Interface contacts:
Residue I181 in chain B is in contact with residue I43 in chain A (closest heavy-atom distance 3.6 Å).
Residue V420 in chain B contacts residue G42 in chain A (closest heavy-atom distance 3.6 Å).
Residue Y224 in chain B is in contact with residue Y32 in chain A (closest heavy-atom distance 3.3 Å).
Residue C41 in chain B contacts residue K61 in chain A (closest heavy-atom distance 2.8 Å).
Residue F37 in chain B contacts residue L46 in chain A (closest heavy-atom distance 3.1 Å).
Residue M228 in chain B interacts with residue I21 in chain A (closest heavy-atom distance 3.8 Å).
Residue M389 in chain B contacts residue R11 in chain A (closest heavy-atom distance 4.0 Å).
Residue F182 in chain B interacts with residue I48 in chain A (closest heavy-atom distance 3.7 Å).
Residue R231 in chain B contacts residue T28 in chain A (closest heavy-atom distance 3.0 Å).
Residue Q179 in chain B is in contact with residue G47 in chain A (closest heavy-atom distance 3.5 Å).
Residue F219 in chain B interacts with residue A36 in chain A (closest heavy-atom distance 3.4 Å).
Residue L33 in chain B contacts residue L46 in chain A (closest heavy-atom distance 3.1 Å).
Residue C227 in chain B contacts residue Y32 in chain A (closest heavy-atom distance 2.8 Å).
Residue F219 in chain B is in contact with residue A40 in chain A (closest heavy-atom distance 3.7 Å).
Residue P385 in chain B interacts with residue R14 in chain A (closest heavy-atom distance 2.5 Å).
Residue E226 in chain B is in contact with residue T39 in chain A (closest heavy-atom distance 3.7 Å).
Residue R230 in chain B interacts with residue V17 in chain A (closest heavy-atom distance 3.6 Å).
Residue V183 in chain B is in contact with residue H54 in chain A (closest heavy-atom distance 3.3 Å).
Residue F37 in chain B contacts residue I49 in chain A (closest heavy-atom distance 2.6 Å).
Residue V420 in chain B is in contact with residue I43 in chain A (closest heavy-atom distance 3.8 Å).
Residue F37 in chain B contacts residue G50 in chain A (closest heavy-atom distance 2.8 Å).
Residue F219 in chain B contacts residue T39 in chain A (closest heavy-atom distance 3.2 Å).
Residue Y224 in chain B is in contact with residue R18 in chain A (closest heavy-atom distance 3.0 Å).
Residue V420 in chain B contacts residue T39 in chain A (closest heavy-atom distance 3.4 Å).
Residue L33 in chain B contacts residue I49 in chain A (closest heavy-atom distance 2.6 Å).
Residue C227 in chain B is in contact with residue E31 in chain A (closest heavy-atom distance 2.3 Å).
Residue A175 in chain B contacts residue L46 in chain A (closest heavy-atom distance 2.5 Å).
Residue C41 in chain B interacts with residue H54 in chain A (closest heavy-atom distance 3.9 Å).
Residue F182 in chain B contacts residue Y51 in chain A (closest heavy-atom distance 3.9 Å).
Residue C41 in chain B contacts residue I53 in chain A (closest heavy-atom distance 3.4 Å).
Residue S178 in chain B is in contact with residue I43 in chain A (closest heavy-atom distance 3.0 Å).
Residue M389 in chain B is in contact with residue R14 in chain A (closest heavy-atom distance 2.2 Å).
Residue L386 in chain B contacts residue R14 in chain A (closest heavy-atom distance 3.1 Å).
Residue Y424 in chain B interacts with residue V38 in chain A (closest heavy-atom distance 3.0 Å).
Residue E226 in chain B interacts with residue V35 in chain A (closest heavy-atom distance 3.1 Å).
Residue F182 in chain B is in contact with residue S44 in chain A (closest heavy-atom distance 3.6 Å).
Residue V417 in chain B contacts residue T39 in chain A (closest heavy-atom distance 3.9 Å).
Residue S178 in chain B contacts residue L46 in chain A (closest heavy-atom distance 3.5 Å).
Residue I38 in chain B contacts residue I53 in chain A (closest heavy-atom distance 2.6 Å).
Residue Y421 in chain B contacts residue V38 in chain A (closest heavy-atom distance 3.4 Å).
Residue V183 in chain B is in contact with residue Y51 in chain A (closest heavy-atom distance 3.9 Å).
Residue Q179 in chain B contacts residue G50 in chain A (closest heavy-atom distance 3.7 Å).
Residue R229 in chain B contacts residue E31 in chain A (closest heavy-atom distance 3.1 Å).
Residue M228 in chain B is in contact with residue R18 in chain A (closest heavy-atom distance 3.6 Å).
Residue P188 in chain B interacts with residue V55 in chain A (closest heavy-atom distance 3.4 Å).
Residue Q179 in chain B contacts residue H54 in chain A (closest heavy-atom distance 3.3 Å).
Residue V34 in chain B is in contact with residue I53 in chain A (closest heavy-atom distance 3.5 Å).
Residue S178 in chain B interacts with residue G47 in chain A (closest heavy-atom distance 3.1 Å).
Residue V223 in chain B contacts residue A36 in chain A (closest heavy-atom distance 3.8 Å).
Residue A174 in chain B contacts residue L46 in chain A (closest heavy-atom distance 2.4 Å).
Residue R230 in chain B contacts residue I21 in chain A (closest heavy-atom distance 2.3 Å).
Residue D43 in chain B contacts residue K61 in chain A (closest heavy-atom distance 3.8 Å).
Residue F37 in chain B contacts residue I53 in chain A (closest heavy-atom distance 2.6 Å).
Residue R229 in chain B is in contact with residue I21 in chain A (closest heavy-atom distance 3.0 Å).
Residue C227 in chain B contacts residue P27 in chain A (closest heavy-atom distance 2.8 Å).
Residue R231 in chain B contacts residue T24 in chain A (closest heavy-atom distance 3.3 Å).
Residue V223 in chain B interacts with residue V35 in chain A (closest heavy-atom distance 3.5 Å).
Residue F182 in chain B contacts residue G47 in chain A (closest heavy-atom distance 3.6 Å).
Residue G187 in chain B is in contact with residue Y51 in chain A (closest heavy-atom distance 3.3 Å).
Residue L220 in chain B interacts with residue Y32 in chain A (closest heavy-atom distance 3.2 Å).

Sequence of chain B:
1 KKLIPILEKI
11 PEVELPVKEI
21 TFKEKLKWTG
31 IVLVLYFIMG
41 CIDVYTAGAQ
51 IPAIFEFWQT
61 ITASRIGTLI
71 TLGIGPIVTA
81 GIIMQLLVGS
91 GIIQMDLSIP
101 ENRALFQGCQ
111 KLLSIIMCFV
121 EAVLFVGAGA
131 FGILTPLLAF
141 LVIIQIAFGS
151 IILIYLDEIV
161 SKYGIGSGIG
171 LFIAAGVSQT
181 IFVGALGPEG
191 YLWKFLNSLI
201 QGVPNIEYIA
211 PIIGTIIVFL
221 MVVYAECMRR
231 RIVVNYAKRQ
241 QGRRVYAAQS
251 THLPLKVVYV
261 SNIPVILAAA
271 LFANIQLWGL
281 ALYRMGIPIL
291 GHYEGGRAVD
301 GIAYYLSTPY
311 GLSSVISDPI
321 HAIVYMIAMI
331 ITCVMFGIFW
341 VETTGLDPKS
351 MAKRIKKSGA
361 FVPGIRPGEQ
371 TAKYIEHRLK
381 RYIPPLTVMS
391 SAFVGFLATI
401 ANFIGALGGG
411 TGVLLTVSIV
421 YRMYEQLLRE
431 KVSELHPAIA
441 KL

The following describes two proteins that form a bound complex.

Sequence of chain A:
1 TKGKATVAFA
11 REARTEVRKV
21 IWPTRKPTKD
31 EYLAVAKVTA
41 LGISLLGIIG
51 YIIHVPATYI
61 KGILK